Interface contacts:
Residue Y142 in chain A contacts residue Q39 in chain B (closest heavy-atom distance 3.2 Å).
Residue K138 in chain A interacts with residue D54 in chain B (closest heavy-atom distance 2.7 Å).
Residue Y142 in chain A is in contact with residue Q42 in chain B (closest heavy-atom distance 3.0 Å).
Residue R139 in chain A is in contact with residue Y52 in chain B (closest heavy-atom distance 3.1 Å).
Residue I135 in chain A is in contact with residue H56 in chain B (closest heavy-atom distance 4.2 Å).
Residue V144 in chain A interacts with residue E49 in chain B (closest heavy-atom distance 3.8 Å).
Residue R141 in chain A interacts with residue F50 in chain B (closest heavy-atom distance 4.2 Å).
Residue R139 in chain A contacts residue V51 in chain B (closest heavy-atom distance 3.3 Å).
Residue K138 in chain A is in contact with residue Y52 in chain B (closest heavy-atom distance 3.9 Å).
Residue R141 in chain A is in contact with residue V51 in chain B (closest heavy-atom distance 3.8 Å).
Residue L143 in chain A contacts residue E49 in chain B (closest heavy-atom distance 3.8 Å).
Residue L143 in chain A is in contact with residue Q42 in chain B (closest heavy-atom distance 3.4 Å).
Residue Y142 in chain A is in contact with residue I35 in chain B (closest heavy-atom distance 3.9 Å).
Residue N147 in chain A is in contact with residue Q39 in chain B (closest heavy-atom distance 3.0 Å).
Residue Y142 in chain A is in contact with residue F50 in chain B (closest heavy-atom distance 3.2 Å).
Residue K138 in chain A interacts with residue H56 in chain B (closest heavy-atom distance 4.9 Å).
Residue V140 in chain A contacts residue Y52 in chain B (closest heavy-atom distance 2.6 Å).
Residue V140 in chain A is in contact with residue F50 in chain B (closest heavy-atom distance 4.5 Å).
Residue Y142 in chain A is in contact with residue Y52 in chain B (closest heavy-atom distance 3.4 Å).
Residue V140 in chain A interacts with residue V51 in chain B (closest heavy-atom distance 3.3 Å).
Residue G137 in chain A interacts with residue D54 in chain B (closest heavy-atom distance 4.2 Å).
Residue V136 in chain A interacts with residue D54 in chain B (closest heavy-atom distance 4.3 Å).
Residue R139 in chain A is in contact with residue D54 in chain B (closest heavy-atom distance 3.2 Å).
Residue Y142 in chain A is in contact with residue V51 in chain B (closest heavy-atom distance 4.0 Å).
Residue Y142 in chain A is in contact with residue E49 in chain B (closest heavy-atom distance 3.1 Å).
Residue R139 in chain A contacts residue I53 in chain B (closest heavy-atom distance 3.7 Å).
Residue K138 in chain A interacts with residue I53 in chain B (closest heavy-atom distance 3.2 Å).
Residue V140 in chain A is in contact with residue I53 in chain B (closest heavy-atom distance 4.7 Å).
Residue R141 in chain A is in contact with residue E49 in chain B (closest heavy-atom distance 4.2 Å).

Sequence of chain B:
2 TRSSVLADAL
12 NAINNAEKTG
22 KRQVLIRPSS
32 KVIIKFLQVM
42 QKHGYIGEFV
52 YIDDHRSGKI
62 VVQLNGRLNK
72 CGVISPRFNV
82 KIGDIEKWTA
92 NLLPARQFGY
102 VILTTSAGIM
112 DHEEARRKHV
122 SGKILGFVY

Sequence of chain A:
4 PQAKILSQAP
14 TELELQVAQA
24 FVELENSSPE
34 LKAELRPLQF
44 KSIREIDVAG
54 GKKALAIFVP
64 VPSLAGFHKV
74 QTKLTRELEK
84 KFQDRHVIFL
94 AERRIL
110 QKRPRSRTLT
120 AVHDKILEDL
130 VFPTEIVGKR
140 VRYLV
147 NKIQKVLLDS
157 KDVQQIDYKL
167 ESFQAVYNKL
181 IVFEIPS

These two protein chains interact to form a complex.